This data describes a binding interaction between two proteins.

Sequence of protein 2:
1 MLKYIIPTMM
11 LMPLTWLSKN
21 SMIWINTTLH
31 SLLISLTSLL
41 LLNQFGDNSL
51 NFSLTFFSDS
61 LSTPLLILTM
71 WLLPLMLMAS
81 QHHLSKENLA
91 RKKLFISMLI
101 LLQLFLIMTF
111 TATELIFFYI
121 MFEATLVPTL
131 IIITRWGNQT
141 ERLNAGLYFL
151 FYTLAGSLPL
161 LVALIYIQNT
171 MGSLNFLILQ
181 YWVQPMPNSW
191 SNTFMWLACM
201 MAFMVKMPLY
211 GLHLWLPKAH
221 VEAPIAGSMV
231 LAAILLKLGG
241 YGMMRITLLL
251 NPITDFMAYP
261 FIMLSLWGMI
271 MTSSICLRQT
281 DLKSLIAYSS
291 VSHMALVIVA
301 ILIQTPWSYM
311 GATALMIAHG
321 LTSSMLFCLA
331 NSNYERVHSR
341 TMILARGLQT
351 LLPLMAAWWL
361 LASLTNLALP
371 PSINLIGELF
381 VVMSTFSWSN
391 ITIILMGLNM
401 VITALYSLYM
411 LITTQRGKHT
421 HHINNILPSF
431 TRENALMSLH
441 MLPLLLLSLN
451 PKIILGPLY

Interface contacts:
Residue R278 in protein 2 contacts residue D82 in protein 1 (closest heavy-atom distance 3.8 Å).
Residue K418 in protein 2 interacts with residue D68 in protein 1 (closest heavy-atom distance 5.0 Å).

Sequence of protein 1:
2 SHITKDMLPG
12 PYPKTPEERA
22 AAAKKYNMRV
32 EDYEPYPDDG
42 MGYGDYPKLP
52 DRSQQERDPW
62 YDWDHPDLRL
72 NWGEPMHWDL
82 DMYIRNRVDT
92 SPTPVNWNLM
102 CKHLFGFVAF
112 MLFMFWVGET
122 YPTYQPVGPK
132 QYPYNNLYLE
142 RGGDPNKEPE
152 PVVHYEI